Residue-level contacts at the interface:
Residue E311 in the second protein is in contact with residue T89 in the first protein (closest heavy-atom distance 3.4 Å).
Residue A31 in the second protein contacts residue Y96 in the first protein (closest heavy-atom distance 4.1 Å).
Residue D309 in the second protein is in contact with residue K36 in the first protein (closest heavy-atom distance 2.8 Å).
Residue I24 in the second protein interacts with residue W152 in the first protein (closest heavy-atom distance 3.6 Å).
Residue A21 in the second protein contacts residue W152 in the first protein (closest heavy-atom distance 3.0 Å).
Residue T23 in the second protein is in contact with residue E92 in the first protein (closest heavy-atom distance 3.2 Å).
Residue R27 in the second protein interacts with residue E92 in the first protein (closest heavy-atom distance 3.1 Å).
Residue G19 in the second protein interacts with residue A150 in the first protein (closest heavy-atom distance 3.7 Å).
Residue R27 in the second protein contacts residue R121 in the first protein (closest heavy-atom distance 4.2 Å).
Residue V20 in the second protein is in contact with residue N151 in the first protein (closest heavy-atom distance 3.5 Å).
Residue P294 in the second protein interacts with residue R121 in the first protein (closest heavy-atom distance 3.9 Å).
Residue L292 in the second protein contacts residue E124 in the first protein (closest heavy-atom distance 3.5 Å).
Residue K29 in the second protein contacts residue E124 in the first protein (closest heavy-atom distance 3.1 Å).
Residue Y304 in the second protein is in contact with residue Y149 in the first protein (closest heavy-atom distance 3.5 Å).
Residue K288 in the second protein interacts with residue G128 in the first protein (closest heavy-atom distance 4.0 Å).
Residue R27 in the second protein is in contact with residue Y96 in the first protein (closest heavy-atom distance 3.0 Å).
Residue I24 in the second protein contacts residue L114 in the first protein (closest heavy-atom distance 3.8 Å).
Residue L292 in the second protein contacts residue L129 in the first protein (closest heavy-atom distance 3.6 Å).
Residue L26 in the second protein contacts residue T117 in the first protein (closest heavy-atom distance 3.4 Å).
Residue Q293 in the second protein contacts residue E142 in the first protein (closest heavy-atom distance 3.9 Å).
Residue A21 in the second protein interacts with residue A150 in the first protein (closest heavy-atom distance 3.6 Å).
Residue L292 in the second protein is in contact with residue L125 in the first protein (closest heavy-atom distance 3.9 Å).
Residue R310 in the second protein interacts with residue R87 in the first protein (closest heavy-atom distance 3.6 Å).
Residue S18 in the second protein is in contact with residue T41 in the first protein (closest heavy-atom distance 3.4 Å).
Residue R27 in the second protein contacts residue T117 in the first protein (closest heavy-atom distance 4.0 Å).
Residue R310 in the second protein is in contact with residue T89 in the first protein (closest heavy-atom distance 2.8 Å).
Residue E311 in the second protein is in contact with residue R90 in the first protein (closest heavy-atom distance 3.2 Å).
Residue H308 in the second protein is in contact with residue N39 in the first protein (closest heavy-atom distance 3.1 Å).
Residue H308 in the second protein is in contact with residue C38 in the first protein (closest heavy-atom distance 4.2 Å).
Residue D309 in the second protein is in contact with residue C38 in the first protein (closest heavy-atom distance 4.2 Å).
Residue E314 in the second protein is in contact with residue T89 in the first protein (closest heavy-atom distance 3.2 Å).
Residue A295 in the second protein interacts with residue E142 in the first protein (closest heavy-atom distance 4.0 Å).
Residue R310 in the second protein is in contact with residue E92 in the first protein (closest heavy-atom distance 3.1 Å).
Residue S28 in the second protein contacts residue A120 in the first protein (closest heavy-atom distance 4.1 Å).
Residue T23 in the second protein interacts with residue L114 in the first protein (closest heavy-atom distance 3.2 Å).
Residue V20 in the second protein is in contact with residue R87 in the first protein (closest heavy-atom distance 3.4 Å).
Residue H308 in the second protein contacts residue A42 in the first protein (closest heavy-atom distance 3.4 Å).
Residue D318 in the second protein interacts with residue E91 in the first protein (closest heavy-atom distance 4.2 Å).
Residue V17 in the second protein interacts with residue Y149 in the first protein (closest heavy-atom distance 4.0 Å).
Residue P22 in the second protein interacts with residue R87 in the first protein (closest heavy-atom distance 3.6 Å).
Residue Q293 in the second protein is in contact with residue R121 in the first protein (closest heavy-atom distance 4.2 Å).
Residue P22 in the second protein contacts residue Y88 in the first protein (closest heavy-atom distance 3.3 Å).
Residue R317 in the second protein interacts with residue E146 in the first protein (closest heavy-atom distance 2.7 Å).
Residue G19 in the second protein contacts residue N151 in the first protein (closest heavy-atom distance 4.1 Å).
Residue I24 in the second protein is in contact with residue E146 in the first protein (closest heavy-atom distance 3.6 Å).
Residue S28 in the second protein is in contact with residue E124 in the first protein (closest heavy-atom distance 3.4 Å).
Residue I24 in the second protein interacts with residue L160 in the first protein (closest heavy-atom distance 3.8 Å).
Residue D301 in the second protein is in contact with residue Y149 in the first protein (closest heavy-atom distance 3.5 Å).
Residue S18 in the second protein is in contact with residue C38 in the first protein (closest heavy-atom distance 3.8 Å).
Residue L300 in the second protein interacts with residue Y149 in the first protein (closest heavy-atom distance 3.7 Å).
Residue L291 in the second protein interacts with residue R121 in the first protein (closest heavy-atom distance 3.9 Å).
Residue V20 in the second protein interacts with residue W152 in the first protein (closest heavy-atom distance 3.7 Å).
Residue P22 in the second protein contacts residue L114 in the first protein (closest heavy-atom distance 4.0 Å).
Residue E314 in the second protein contacts residue E92 in the first protein (closest heavy-atom distance 3.1 Å).
Residue S18 in the second protein is in contact with residue A42 in the first protein (closest heavy-atom distance 3.4 Å).
Residue Y304 in the second protein interacts with residue E146 in the first protein (closest heavy-atom distance 4.2 Å).
Residue T23 in the second protein contacts residue H113 in the first protein (closest heavy-atom distance 3.7 Å).
Residue L292 in the second protein is in contact with residue R121 in the first protein (closest heavy-atom distance 2.8 Å).
Residue R27 in the second protein interacts with residue E124 in the first protein (closest heavy-atom distance 4.2 Å).
Residue Q293 in the second protein interacts with residue A138 in the first protein (closest heavy-atom distance 4.1 Å).

Sequence of the second protein:
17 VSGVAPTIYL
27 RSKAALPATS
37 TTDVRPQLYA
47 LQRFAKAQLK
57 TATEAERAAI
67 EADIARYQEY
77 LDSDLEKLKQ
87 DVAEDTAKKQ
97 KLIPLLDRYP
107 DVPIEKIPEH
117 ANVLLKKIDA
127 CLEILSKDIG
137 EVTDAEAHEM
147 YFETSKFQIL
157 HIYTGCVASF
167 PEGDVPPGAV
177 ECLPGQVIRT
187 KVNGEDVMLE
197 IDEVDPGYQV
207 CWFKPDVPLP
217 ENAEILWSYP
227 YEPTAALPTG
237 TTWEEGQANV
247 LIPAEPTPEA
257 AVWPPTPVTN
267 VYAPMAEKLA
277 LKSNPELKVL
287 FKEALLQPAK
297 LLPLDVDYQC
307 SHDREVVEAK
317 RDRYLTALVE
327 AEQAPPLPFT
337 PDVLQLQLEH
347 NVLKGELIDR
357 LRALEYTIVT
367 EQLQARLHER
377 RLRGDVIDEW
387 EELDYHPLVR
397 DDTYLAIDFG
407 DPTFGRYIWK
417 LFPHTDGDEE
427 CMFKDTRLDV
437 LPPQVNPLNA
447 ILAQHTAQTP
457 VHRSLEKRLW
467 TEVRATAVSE

The following describes two proteins that form a bound complex.

Sequence of the first protein:
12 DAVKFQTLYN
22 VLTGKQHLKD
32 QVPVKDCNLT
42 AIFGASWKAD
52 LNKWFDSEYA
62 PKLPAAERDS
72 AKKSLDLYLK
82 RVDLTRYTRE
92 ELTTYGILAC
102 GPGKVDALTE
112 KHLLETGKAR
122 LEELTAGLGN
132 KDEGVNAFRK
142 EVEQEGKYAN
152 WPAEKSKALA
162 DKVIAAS